Sequence of the second protein:
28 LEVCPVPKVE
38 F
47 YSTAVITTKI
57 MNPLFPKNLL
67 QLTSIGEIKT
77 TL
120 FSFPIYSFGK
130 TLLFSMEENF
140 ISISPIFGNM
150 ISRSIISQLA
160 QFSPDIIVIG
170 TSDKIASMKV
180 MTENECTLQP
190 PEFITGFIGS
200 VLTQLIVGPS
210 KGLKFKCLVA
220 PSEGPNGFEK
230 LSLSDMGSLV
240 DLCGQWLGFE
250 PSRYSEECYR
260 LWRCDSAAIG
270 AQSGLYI

These two protein chains interact to form a complex.

Contacts between the two chains:
Residue R21 in the first protein is in contact with residue L230 in the second protein (closest heavy-atom distance 3.7 Å).
Residue H158 in the first protein contacts residue Q271 in the second protein (closest heavy-atom distance 3.8 Å).
Residue E178 in the first protein interacts with residue C263 in the second protein (closest heavy-atom distance 3.3 Å).
Residue E30 in the first protein is in contact with residue I268 in the second protein (closest heavy-atom distance 4.4 Å).
Residue E30 in the first protein interacts with residue S265 in the second protein (closest heavy-atom distance 3.2 Å).
Residue Y9 in the first protein interacts with residue G223 in the second protein (closest heavy-atom distance 3.0 Å).
Residue F23 in the first protein contacts residue E222 in the second protein (closest heavy-atom distance 3.6 Å).
Residue G20 in the first protein is in contact with residue E222 in the second protein (closest heavy-atom distance 4.8 Å).
Residue E19 in the first protein contacts residue E222 in the second protein (closest heavy-atom distance 2.9 Å).
Residue G20 in the first protein is in contact with residue Y275 in the second protein (closest heavy-atom distance 3.4 Å).
Residue Y166 in the first protein contacts residue G273 in the second protein (closest heavy-atom distance 3.8 Å).
Residue M2 in the first protein contacts residue F192 in the second protein (closest heavy-atom distance 3.9 Å).
Residue F23 in the first protein interacts with residue K229 in the second protein (closest heavy-atom distance 4.2 Å).
Residue Q181 in the first protein contacts residue C263 in the second protein (closest heavy-atom distance 4.6 Å).
Residue E26 in the first protein interacts with residue K229 in the second protein (closest heavy-atom distance 2.5 Å).
Residue V25 in the first protein is in contact with residue L274 in the second protein (closest heavy-atom distance 3.9 Å).
Residue T164 in the first protein contacts residue S272 in the second protein (closest heavy-atom distance 2.6 Å).
Residue L4 in the first protein is in contact with residue T194 in the second protein (closest heavy-atom distance 4.2 Å).
Residue Y166 in the first protein contacts residue S272 in the second protein (closest heavy-atom distance 4.3 Å).
Residue D10 in the first protein interacts with residue P224 in the second protein (closest heavy-atom distance 4.8 Å).
Residue S162 in the first protein contacts residue L274 in the second protein (closest heavy-atom distance 4.1 Å).
Residue E160 in the first protein contacts residue Q271 in the second protein (closest heavy-atom distance 3.6 Å).
Residue T164 in the first protein contacts residue G273 in the second protein (closest heavy-atom distance 3.4 Å).
Residue Y168 in the first protein is in contact with residue Q271 in the second protein (closest heavy-atom distance 3.9 Å).
Residue R21 in the first protein interacts with residue S231 in the second protein (closest heavy-atom distance 3.9 Å).
Residue Y166 in the first protein contacts residue I276 in the second protein (closest heavy-atom distance 4.3 Å).
Residue E26 in the first protein contacts residue Y275 in the second protein (closest heavy-atom distance 3.2 Å).
Residue L29 in the first protein contacts residue S272 in the second protein (closest heavy-atom distance 3.5 Å).
Residue A182 in the first protein is in contact with residue C263 in the second protein (closest heavy-atom distance 4.8 Å).
Residue S17 in the first protein contacts residue E222 in the second protein (closest heavy-atom distance 2.8 Å).
Residue R21 in the first protein contacts residue E222 in the second protein (closest heavy-atom distance 2.4 Å).
Residue S162 in the first protein interacts with residue S272 in the second protein (closest heavy-atom distance 4.4 Å).
Residue M2 in the first protein is in contact with residue E191 in the second protein (closest heavy-atom distance 3.9 Å).
Residue R21 in the first protein is in contact with residue Y275 in the second protein (closest heavy-atom distance 3.2 Å).
Residue Y166 in the first protein is in contact with residue Q271 in the second protein (closest heavy-atom distance 3.6 Å).
Residue Y166 in the first protein interacts with residue A270 in the second protein (closest heavy-atom distance 3.6 Å).
Residue R21 in the first protein interacts with residue K229 in the second protein (closest heavy-atom distance 3.5 Å).
Residue Y27 in the first protein interacts with residue P224 in the second protein (closest heavy-atom distance 3.5 Å).
Residue F165 in the first protein contacts residue S272 in the second protein (closest heavy-atom distance 4.3 Å).
Residue F23 in the first protein is in contact with residue G223 in the second protein (closest heavy-atom distance 3.4 Å).
Residue L22 in the first protein contacts residue Y275 in the second protein (closest heavy-atom distance 3.3 Å).
Residue E160 in the first protein interacts with residue S272 in the second protein (closest heavy-atom distance 3.6 Å).
Residue K171 in the first protein interacts with residue Q271 in the second protein (closest heavy-atom distance 3.2 Å).
Residue L185 in the first protein is in contact with residue R259 in the second protein (closest heavy-atom distance 4.3 Å).
Residue F3 in the first protein interacts with residue F192 in the second protein (closest heavy-atom distance 3.8 Å).
Residue T164 in the first protein interacts with residue L274 in the second protein (closest heavy-atom distance 3.9 Å).
Residue Y9 in the first protein is in contact with residue E222 in the second protein (closest heavy-atom distance 4.6 Å).
Residue M2 in the first protein interacts with residue P190 in the second protein (closest heavy-atom distance 3.6 Å).
Residue L29 in the first protein is in contact with residue I268 in the second protein (closest heavy-atom distance 4.0 Å).
Residue Y9 in the first protein interacts with residue P224 in the second protein (closest heavy-atom distance 3.0 Å).
Residue E26 in the first protein is in contact with residue G269 in the second protein (closest heavy-atom distance 4.3 Å).
Residue K33 in the first protein is in contact with residue S265 in the second protein (closest heavy-atom distance 3.0 Å).
Residue E26 in the first protein is in contact with residue I268 in the second protein (closest heavy-atom distance 3.5 Å).
Residue F23 in the first protein is in contact with residue P224 in the second protein (closest heavy-atom distance 4.7 Å).
Residue L4 in the first protein is in contact with residue K173 in the second protein (closest heavy-atom distance 3.5 Å).
Residue P18 in the first protein contacts residue E222 in the second protein (closest heavy-atom distance 3.4 Å).
Residue L29 in the first protein is in contact with residue L274 in the second protein (closest heavy-atom distance 4.5 Å).
Residue M2 in the first protein interacts with residue P189 in the second protein (closest heavy-atom distance 4.4 Å).
Residue E26 in the first protein is in contact with residue L274 in the second protein (closest heavy-atom distance 4.3 Å).
Residue L4 in the first protein contacts residue F192 in the second protein (closest heavy-atom distance 3.9 Å).

Sequence of the first protein:
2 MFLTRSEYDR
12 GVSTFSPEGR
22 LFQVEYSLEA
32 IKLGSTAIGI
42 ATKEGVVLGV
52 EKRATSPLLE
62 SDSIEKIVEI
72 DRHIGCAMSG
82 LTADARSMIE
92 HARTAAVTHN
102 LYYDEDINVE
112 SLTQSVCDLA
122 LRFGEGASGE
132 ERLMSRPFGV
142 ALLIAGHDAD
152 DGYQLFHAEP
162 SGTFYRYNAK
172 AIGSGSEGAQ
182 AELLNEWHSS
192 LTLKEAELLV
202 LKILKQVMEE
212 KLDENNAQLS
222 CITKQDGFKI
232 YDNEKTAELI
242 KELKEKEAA